The following describes two proteins that form a bound complex.

Sequence of chain A:
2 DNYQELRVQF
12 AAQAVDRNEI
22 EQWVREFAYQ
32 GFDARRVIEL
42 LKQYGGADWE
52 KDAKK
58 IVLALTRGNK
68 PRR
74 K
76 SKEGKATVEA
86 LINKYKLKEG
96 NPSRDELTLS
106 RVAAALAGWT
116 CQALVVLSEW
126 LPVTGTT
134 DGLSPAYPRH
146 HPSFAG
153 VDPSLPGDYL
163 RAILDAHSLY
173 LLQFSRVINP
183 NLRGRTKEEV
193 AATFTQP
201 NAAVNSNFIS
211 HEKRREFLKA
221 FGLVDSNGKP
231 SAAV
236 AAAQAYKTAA

Sequence of chain B:
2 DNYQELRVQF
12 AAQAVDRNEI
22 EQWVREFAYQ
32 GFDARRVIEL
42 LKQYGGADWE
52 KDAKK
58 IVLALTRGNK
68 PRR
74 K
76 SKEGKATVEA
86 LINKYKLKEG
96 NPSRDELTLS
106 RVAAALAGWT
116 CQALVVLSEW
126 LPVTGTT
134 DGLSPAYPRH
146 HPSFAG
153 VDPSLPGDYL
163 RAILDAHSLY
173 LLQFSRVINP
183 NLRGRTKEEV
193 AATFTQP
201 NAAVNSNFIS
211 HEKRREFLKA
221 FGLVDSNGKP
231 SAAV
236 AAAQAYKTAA

Contacts between the two chains:
Residue W24 in chain B is in contact with residue K56 in chain A (closest heavy-atom distance 3.7 Å).
Residue E22 in chain B contacts residue W125 in chain A (closest heavy-atom distance 3.9 Å).
Residue I21 in chain B contacts residue L122 in chain A (closest heavy-atom distance 3.5 Å).
Residue Q31 in chain B is in contact with residue S76 in chain A (closest heavy-atom distance 3.5 Å).
Residue Q5 in chain B interacts with residue R36 in chain A (closest heavy-atom distance 3.6 Å).
Residue Q5 in chain B contacts residue F208 in chain A (closest heavy-atom distance 3.5 Å).
Residue Q14 in chain B is in contact with residue W114 in chain A (closest heavy-atom distance 3.7 Å).
Residue E27 in chain B interacts with residue S76 in chain A (closest heavy-atom distance 3.3 Å).
Residue F11 in chain B contacts residue I58 in chain A (closest heavy-atom distance 3.9 Å).
Residue F11 in chain B interacts with residue W114 in chain A (closest heavy-atom distance 3.4 Å).
Residue I21 in chain B is in contact with residue V121 in chain A (closest heavy-atom distance 3.8 Å).
Residue Q5 in chain B interacts with residue I209 in chain A (closest heavy-atom distance 2.7 Å).
Residue Y4 in chain B interacts with residue I39 in chain A (closest heavy-atom distance 3.7 Å).
Residue R18 in chain B interacts with residue V121 in chain A (closest heavy-atom distance 3.8 Å).
Residue F11 in chain B contacts residue E51 in chain A (closest heavy-atom distance 3.4 Å).
Residue R99 in chain B is in contact with residue K77 in chain A (closest heavy-atom distance 3.0 Å).
Residue N96 in chain B is in contact with residue K74 in chain A (closest heavy-atom distance 3.1 Å).
Residue E27 in chain B is in contact with residue E78 in chain A (closest heavy-atom distance 3.4 Å).
Residue R8 in chain B contacts residue A109 in chain A (closest heavy-atom distance 2.7 Å).
Residue G32 in chain B is in contact with residue K74 in chain A (closest heavy-atom distance 3.2 Å).
Residue V16 in chain B contacts residue Q117 in chain A (closest heavy-atom distance 3.6 Å).
Residue R18 in chain B is in contact with residue V120 in chain A (closest heavy-atom distance 3.7 Å).
Residue Y4 in chain B contacts residue R36 in chain A (closest heavy-atom distance 3.8 Å).
Residue R8 in chain B contacts residue G113 in chain A (closest heavy-atom distance 3.8 Å).
Residue A12 in chain B is in contact with residue Q117 in chain A (closest heavy-atom distance 2.9 Å).
Residue R8 in chain B interacts with residue A110 in chain A (closest heavy-atom distance 2.7 Å).
Residue E191 in chain B contacts residue R185 in chain A (closest heavy-atom distance 3.3 Å).
Residue R8 in chain B contacts residue A112 in chain A (closest heavy-atom distance 3.1 Å).
Residue Q14 in chain B is in contact with residue E51 in chain A (closest heavy-atom distance 2.8 Å).
Residue Q14 in chain B is in contact with residue K55 in chain A (closest heavy-atom distance 2.6 Å).
Residue A29 in chain B contacts residue R64 in chain A (closest heavy-atom distance 3.4 Å).
Residue Q5 in chain B is in contact with residue N207 in chain A (closest heavy-atom distance 3.1 Å).
Residue V25 in chain B is in contact with residue L122 in chain A (closest heavy-atom distance 3.3 Å).
Residue R187 in chain B interacts with residue R185 in chain A (closest heavy-atom distance 3.4 Å).
Residue R8 in chain B contacts residue F208 in chain A (closest heavy-atom distance 3.2 Å).
Residue L7 in chain B contacts residue K43 in chain A (closest heavy-atom distance 3.8 Å).
Residue A15 in chain B is in contact with residue W114 in chain A (closest heavy-atom distance 3.4 Å).
Residue R8 in chain B contacts residue I39 in chain A (closest heavy-atom distance 3.9 Å).
Residue W24 in chain B is in contact with residue K55 in chain A (closest heavy-atom distance 3.7 Å).
Residue D34 in chain B is in contact with residue K77 in chain A (closest heavy-atom distance 3.2 Å).
Residue R99 in chain B interacts with residue S76 in chain A (closest heavy-atom distance 3.4 Å).
Residue Q31 in chain B interacts with residue K74 in chain A (closest heavy-atom distance 3.0 Å).
Residue R8 in chain B interacts with residue I209 in chain A (closest heavy-atom distance 2.6 Å).
Residue A12 in chain B contacts residue F217 in chain A (closest heavy-atom distance 3.6 Å).
Residue I21 in chain B contacts residue W114 in chain A (closest heavy-atom distance 3.9 Å).
Residue A12 in chain B interacts with residue G113 in chain A (closest heavy-atom distance 3.7 Å).
Residue Y30 in chain B is in contact with residue R64 in chain A (closest heavy-atom distance 3.2 Å).
Residue F28 in chain B contacts residue R64 in chain A (closest heavy-atom distance 2.8 Å).
Residue F28 in chain B interacts with residue L60 in chain A (closest heavy-atom distance 3.4 Å).
Residue V16 in chain B contacts residue W114 in chain A (closest heavy-atom distance 3.6 Å).
Residue F11 in chain B is in contact with residue K55 in chain A (closest heavy-atom distance 3.7 Å).
Residue V16 in chain B interacts with residue V121 in chain A (closest heavy-atom distance 3.8 Å).
Residue R8 in chain B contacts residue L111 in chain A (closest heavy-atom distance 3.5 Å).
Residue Y4 in chain B is in contact with residue E40 in chain A (closest heavy-atom distance 3.3 Å).
Residue F11 in chain B contacts residue L111 in chain A (closest heavy-atom distance 3.7 Å).
Residue R99 in chain B contacts residue K80 in chain A (closest heavy-atom distance 3.3 Å).
Residue Y30 in chain B is in contact with residue K74 in chain A (closest heavy-atom distance 3.3 Å).
Residue F28 in chain B is in contact with residue T82 in chain A (closest heavy-atom distance 3.8 Å).
Residue E27 in chain B contacts residue T82 in chain A (closest heavy-atom distance 2.5 Å).
Residue E27 in chain B interacts with residue G79 in chain A (closest heavy-atom distance 3.4 Å).